This data describes a binding interaction between two proteins.

Sequence of chain B:
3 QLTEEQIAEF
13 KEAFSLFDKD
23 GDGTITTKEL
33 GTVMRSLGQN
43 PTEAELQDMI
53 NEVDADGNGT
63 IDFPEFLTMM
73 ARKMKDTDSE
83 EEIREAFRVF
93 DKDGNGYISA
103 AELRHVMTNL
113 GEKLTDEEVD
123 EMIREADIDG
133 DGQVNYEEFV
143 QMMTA

Sequence of chain A:
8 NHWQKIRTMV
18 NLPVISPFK

Contacts between the two chains:
Residue F19 in chain B contacts residue I22 in chain A (closest heavy-atom distance 3.4 Å).
Residue V91 in chain B contacts residue F25 in chain A (closest heavy-atom distance 3.8 Å).
Residue A88 in chain B contacts residue F25 in chain A (closest heavy-atom distance 3.5 Å).
Residue A128 in chain B interacts with residue W10 in chain A (closest heavy-atom distance 3.8 Å).
Residue L18 in chain B interacts with residue M16 in chain A (closest heavy-atom distance 3.9 Å).
Residue L116 in chain B interacts with residue H9 in chain A (closest heavy-atom distance 3.5 Å).
Residue M144 in chain B is in contact with residue W10 in chain A (closest heavy-atom distance 3.8 Å).
Residue M145 in chain B interacts with residue I13 in chain A (closest heavy-atom distance 3.5 Å).
Residue E127 in chain B is in contact with residue N8 in chain A (closest heavy-atom distance 3.3 Å).
Residue E84 in chain B contacts residue K26 in chain A (closest heavy-atom distance 3.9 Å).
Residue E114 in chain B contacts residue K12 in chain A (closest heavy-atom distance 3.4 Å).
Residue M76 in chain B contacts residue P20 in chain A (closest heavy-atom distance 3.8 Å).
Residue Q41 in chain B interacts with residue K26 in chain A (closest heavy-atom distance 3.3 Å).
Residue M72 in chain B interacts with residue P20 in chain A (closest heavy-atom distance 3.6 Å).
Residue M71 in chain B is in contact with residue P20 in chain A (closest heavy-atom distance 3.4 Å).
Residue L32 in chain B contacts residue I22 in chain A (closest heavy-atom distance 3.8 Å).
Residue M51 in chain B contacts residue V21 in chain A (closest heavy-atom distance 3.8 Å).
Residue E87 in chain B is in contact with residue F25 in chain A (closest heavy-atom distance 3.5 Å).
Residue M124 in chain B contacts residue H9 in chain A (closest heavy-atom distance 3.5 Å).
Residue A88 in chain B interacts with residue V17 in chain A (closest heavy-atom distance 3.8 Å).
Residue L39 in chain B interacts with residue P24 in chain A (closest heavy-atom distance 3.6 Å).
Residue E127 in chain B contacts residue W10 in chain A (closest heavy-atom distance 3.3 Å).
Residue M124 in chain B contacts residue W10 in chain A (closest heavy-atom distance 2.8 Å).
Residue M124 in chain B contacts residue I13 in chain A (closest heavy-atom distance 3.8 Å).
Residue M109 in chain B interacts with residue I13 in chain A (closest heavy-atom distance 2.8 Å).
Residue F19 in chain B interacts with residue L19 in chain A (closest heavy-atom distance 3.9 Å).
Residue A15 in chain B interacts with residue M16 in chain A (closest heavy-atom distance 3.6 Å).
Residue D80 in chain B is in contact with residue R14 in chain A (closest heavy-atom distance 3.3 Å).
Residue E14 in chain B is in contact with residue K12 in chain A (closest heavy-atom distance 3.8 Å).
Residue Q41 in chain B contacts residue P24 in chain A (closest heavy-atom distance 3.0 Å).
Residue F19 in chain B contacts residue M16 in chain A (closest heavy-atom distance 4.0 Å).
Residue E114 in chain B contacts residue H9 in chain A (closest heavy-atom distance 4.1 Å).
Residue A147 in chain B is in contact with residue R14 in chain A (closest heavy-atom distance 3.5 Å).
Residue E11 in chain B contacts residue T15 in chain A (closest heavy-atom distance 4.0 Å).
Residue F68 in chain B contacts residue I22 in chain A (closest heavy-atom distance 3.7 Å).
Residue T79 in chain B is in contact with residue N18 in chain A (closest heavy-atom distance 3.6 Å).
Residue R90 in chain B interacts with residue K26 in chain A (closest heavy-atom distance 3.1 Å).
Residue D80 in chain B contacts residue V17 in chain A (closest heavy-atom distance 3.9 Å).
Residue V108 in chain B contacts residue F25 in chain A (closest heavy-atom distance 3.6 Å).
Residue M144 in chain B contacts residue R14 in chain A (closest heavy-atom distance 2.8 Å).
Residue M72 in chain B is in contact with residue N18 in chain A (closest heavy-atom distance 3.8 Å).
Residue K75 in chain B contacts residue V21 in chain A (closest heavy-atom distance 3.9 Å).
Residue E84 in chain B contacts residue N18 in chain A (closest heavy-atom distance 3.6 Å).
Residue K75 in chain B contacts residue P20 in chain A (closest heavy-atom distance 3.7 Å).
Residue E11 in chain B interacts with residue Q11 in chain A (closest heavy-atom distance 3.6 Å).
Residue E54 in chain B is in contact with residue V21 in chain A (closest heavy-atom distance 3.5 Å).
Residue M145 in chain B is in contact with residue W10 in chain A (closest heavy-atom distance 3.7 Å).
Residue M36 in chain B interacts with residue P24 in chain A (closest heavy-atom distance 4.0 Å).
Residue M72 in chain B interacts with residue L19 in chain A (closest heavy-atom distance 3.6 Å).
Residue E84 in chain B is in contact with residue V17 in chain A (closest heavy-atom distance 3.6 Å).
Residue F68 in chain B is in contact with residue L19 in chain A (closest heavy-atom distance 4.1 Å).
Residue K77 in chain B contacts residue N18 in chain A (closest heavy-atom distance 3.4 Å).
Residue L112 in chain B contacts residue K12 in chain A (closest heavy-atom distance 2.9 Å).
Residue D80 in chain B contacts residue N18 in chain A (closest heavy-atom distance 2.7 Å).
Residue M76 in chain B contacts residue N18 in chain A (closest heavy-atom distance 3.6 Å).
Residue F92 in chain B is in contact with residue I13 in chain A (closest heavy-atom distance 3.6 Å).
Residue V55 in chain B interacts with residue V21 in chain A (closest heavy-atom distance 3.9 Å).
Residue M145 in chain B is in contact with residue R14 in chain A (closest heavy-atom distance 3.5 Å).
Residue E87 in chain B is in contact with residue K26 in chain A (closest heavy-atom distance 3.1 Å).
Residue F92 in chain B contacts residue F25 in chain A (closest heavy-atom distance 3.5 Å).